Sequence of the first protein:
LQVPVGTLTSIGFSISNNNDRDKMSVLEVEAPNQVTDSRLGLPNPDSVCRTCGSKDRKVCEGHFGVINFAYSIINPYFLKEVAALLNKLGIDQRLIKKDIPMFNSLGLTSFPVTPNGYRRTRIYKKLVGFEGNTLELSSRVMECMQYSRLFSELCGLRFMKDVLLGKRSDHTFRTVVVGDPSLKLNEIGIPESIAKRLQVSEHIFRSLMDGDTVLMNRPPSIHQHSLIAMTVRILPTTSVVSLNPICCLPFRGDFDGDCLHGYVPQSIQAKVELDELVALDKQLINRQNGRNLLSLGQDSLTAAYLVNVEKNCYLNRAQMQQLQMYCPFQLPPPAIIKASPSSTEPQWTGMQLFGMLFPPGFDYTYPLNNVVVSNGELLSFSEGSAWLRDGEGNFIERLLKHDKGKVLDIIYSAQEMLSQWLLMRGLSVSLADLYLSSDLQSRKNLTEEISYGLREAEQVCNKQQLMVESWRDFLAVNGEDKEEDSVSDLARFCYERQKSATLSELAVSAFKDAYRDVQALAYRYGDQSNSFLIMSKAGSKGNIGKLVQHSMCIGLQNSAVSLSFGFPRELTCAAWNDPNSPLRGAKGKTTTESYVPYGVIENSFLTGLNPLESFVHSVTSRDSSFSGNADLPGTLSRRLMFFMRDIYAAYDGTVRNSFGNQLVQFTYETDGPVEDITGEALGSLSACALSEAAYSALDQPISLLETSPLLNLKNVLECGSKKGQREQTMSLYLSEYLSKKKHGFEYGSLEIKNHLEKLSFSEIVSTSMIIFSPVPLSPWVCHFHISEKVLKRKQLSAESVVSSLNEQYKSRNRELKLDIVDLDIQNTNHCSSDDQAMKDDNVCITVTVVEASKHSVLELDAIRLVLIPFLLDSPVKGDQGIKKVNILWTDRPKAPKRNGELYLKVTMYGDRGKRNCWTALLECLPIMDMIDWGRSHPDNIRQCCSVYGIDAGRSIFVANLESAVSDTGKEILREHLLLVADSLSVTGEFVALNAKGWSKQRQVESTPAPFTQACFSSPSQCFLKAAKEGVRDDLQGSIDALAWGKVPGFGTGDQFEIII

Interface contacts:
Residue A1095 in the first protein interacts with residue V138 in the second protein (closest heavy-atom distance 3.8 Å).
Residue Q857 in the first protein contacts residue L165 in the second protein (closest heavy-atom distance 2.7 Å).
Residue T862 in the first protein is in contact with residue Y198 in the second protein (closest heavy-atom distance 3.6 Å).
Residue V1192 in the first protein contacts residue P166 in the second protein (closest heavy-atom distance 3.8 Å).
Residue V1192 in the first protein contacts residue R167 in the second protein (closest heavy-atom distance 2.8 Å).
Residue F861 in the first protein is in contact with residue T200 in the second protein (closest heavy-atom distance 3.6 Å).
Residue A1158 in the first protein contacts residue V140 in the second protein (closest heavy-atom distance 4.0 Å).
Residue Y1154 in the first protein is in contact with residue V140 in the second protein (closest heavy-atom distance 3.5 Å).
Residue E1128 in the first protein is in contact with residue R9 in the second protein (closest heavy-atom distance 2.5 Å).
Residue G1194 in the first protein interacts with residue R167 in the second protein (closest heavy-atom distance 3.1 Å).
Residue L858 in the first protein is in contact with residue Q164 in the second protein (closest heavy-atom distance 3.3 Å).
Residue R1141 in the first protein interacts with residue H137 in the second protein (closest heavy-atom distance 3.5 Å).
Residue L858 in the first protein is in contact with residue V160 in the second protein (closest heavy-atom distance 3.8 Å).
Residue R851 in the first protein contacts residue V160 in the second protein (closest heavy-atom distance 3.4 Å).
Residue F861 in the first protein contacts residue Y201 in the second protein (closest heavy-atom distance 3.4 Å).
Residue N856 in the first protein interacts with residue Q164 in the second protein (closest heavy-atom distance 3.7 Å).
Residue L1127 in the first protein interacts with residue A128 in the second protein (closest heavy-atom distance 3.5 Å).
Residue D1188 in the first protein interacts with residue Y198 in the second protein (closest heavy-atom distance 3.7 Å).
Residue G1155 in the first protein is in contact with residue I174 in the second protein (closest heavy-atom distance 3.7 Å).
Residue I1162 in the first protein interacts with residue L139 in the second protein (closest heavy-atom distance 3.8 Å).
Residue W1139 in the first protein contacts residue V132 in the second protein (closest heavy-atom distance 3.6 Å).
Residue F861 in the first protein contacts residue L165 in the second protein (closest heavy-atom distance 3.7 Å).
Residue S1191 in the first protein is in contact with residue R202 in the second protein (closest heavy-atom distance 3.0 Å).
Residue V1153 in the first protein interacts with residue P173 in the second protein (closest heavy-atom distance 3.3 Å).
Residue S1152 in the first protein is in contact with residue P173 in the second protein (closest heavy-atom distance 3.6 Å).
Residue L1131 in the first protein contacts residue K8 in the second protein (closest heavy-atom distance 3.2 Å).
Residue M1134 in the first protein interacts with residue V132 in the second protein (closest heavy-atom distance 4.0 Å).
Residue P1096 in the first protein interacts with residue V138 in the second protein (closest heavy-atom distance 3.6 Å).
Residue G1140 in the first protein contacts residue H137 in the second protein (closest heavy-atom distance 3.2 Å).
Residue Q857 in the first protein contacts residue P166 in the second protein (closest heavy-atom distance 3.9 Å).
Residue Q860 in the first protein interacts with residue Y198 in the second protein (closest heavy-atom distance 3.9 Å).
Residue D1157 in the first protein interacts with residue I188 in the second protein (closest heavy-atom distance 3.4 Å).
Residue E1211 in the first protein is in contact with residue R167 in the second protein (closest heavy-atom distance 3.7 Å).
Residue G1140 in the first protein contacts residue E136 in the second protein (closest heavy-atom distance 3.8 Å).
Residue A1158 in the first protein interacts with residue L139 in the second protein (closest heavy-atom distance 3.8 Å).
Residue M1134 in the first protein interacts with residue R12 in the second protein (closest heavy-atom distance 3.5 Å).
Residue F861 in the first protein interacts with residue Y158 in the second protein (closest heavy-atom distance 3.7 Å).
Residue G855 in the first protein interacts with residue Q164 in the second protein (closest heavy-atom distance 3.0 Å).
Residue V1210 in the first protein interacts with residue R167 in the second protein (closest heavy-atom distance 3.9 Å).
Residue S1142 in the first protein is in contact with residue H137 in the second protein (closest heavy-atom distance 3.0 Å).
Residue Y1154 in the first protein interacts with residue I174 in the second protein (closest heavy-atom distance 3.4 Å).
Residue T1124 in the first protein interacts with residue A128 in the second protein (closest heavy-atom distance 3.8 Å).
Residue L1127 in the first protein contacts residue V132 in the second protein (closest heavy-atom distance 3.8 Å).
Residue L1127 in the first protein contacts residue L131 in the second protein (closest heavy-atom distance 4.0 Å).
Residue R1141 in the first protein contacts residue V138 in the second protein (closest heavy-atom distance 3.8 Å).
Residue S1161 in the first protein is in contact with residue L139 in the second protein (closest heavy-atom distance 3.4 Å).
Residue D1157 in the first protein is in contact with residue R202 in the second protein (closest heavy-atom distance 3.0 Å).
Residue G1140 in the first protein interacts with residue V138 in the second protein (closest heavy-atom distance 3.2 Å).
Residue Y1154 in the first protein contacts residue H137 in the second protein (closest heavy-atom distance 3.5 Å).
Residue W1139 in the first protein interacts with residue H137 in the second protein (closest heavy-atom distance 3.5 Å).
Residue V1153 in the first protein contacts residue I134 in the second protein (closest heavy-atom distance 3.6 Å).
Residue A1095 in the first protein contacts residue L139 in the second protein (closest heavy-atom distance 3.8 Å).
Residue T849 in the first protein contacts residue Y158 in the second protein (closest heavy-atom distance 3.9 Å).
Residue T1193 in the first protein is in contact with residue R167 in the second protein (closest heavy-atom distance 3.6 Å).
Residue L858 in the first protein contacts residue P166 in the second protein (closest heavy-atom distance 4.0 Å).
Residue H1143 in the first protein contacts residue L139 in the second protein (closest heavy-atom distance 3.8 Å).
Residue R1160 in the first protein contacts residue R190 in the second protein (closest heavy-atom distance 3.2 Å).
Residue I1156 in the first protein contacts residue I168 in the second protein (closest heavy-atom distance 3.8 Å).
Residue D1157 in the first protein is in contact with residue R190 in the second protein (closest heavy-atom distance 3.0 Å).
Residue E1128 in the first protein is in contact with residue L131 in the second protein (closest heavy-atom distance 3.4 Å).

Sequence of the second protein:
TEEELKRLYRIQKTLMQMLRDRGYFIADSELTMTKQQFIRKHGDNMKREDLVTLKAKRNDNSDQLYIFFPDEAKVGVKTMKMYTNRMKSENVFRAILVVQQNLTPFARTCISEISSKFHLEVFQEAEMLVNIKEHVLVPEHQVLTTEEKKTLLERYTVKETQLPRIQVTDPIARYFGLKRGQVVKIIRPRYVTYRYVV

The following describes two proteins that form a bound complex.